Sequence of chain B:
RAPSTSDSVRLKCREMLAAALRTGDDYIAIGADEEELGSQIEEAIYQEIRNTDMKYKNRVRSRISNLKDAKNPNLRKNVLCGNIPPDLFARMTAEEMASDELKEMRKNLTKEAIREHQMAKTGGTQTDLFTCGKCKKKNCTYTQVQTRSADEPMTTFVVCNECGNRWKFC

Sequence of chain A:
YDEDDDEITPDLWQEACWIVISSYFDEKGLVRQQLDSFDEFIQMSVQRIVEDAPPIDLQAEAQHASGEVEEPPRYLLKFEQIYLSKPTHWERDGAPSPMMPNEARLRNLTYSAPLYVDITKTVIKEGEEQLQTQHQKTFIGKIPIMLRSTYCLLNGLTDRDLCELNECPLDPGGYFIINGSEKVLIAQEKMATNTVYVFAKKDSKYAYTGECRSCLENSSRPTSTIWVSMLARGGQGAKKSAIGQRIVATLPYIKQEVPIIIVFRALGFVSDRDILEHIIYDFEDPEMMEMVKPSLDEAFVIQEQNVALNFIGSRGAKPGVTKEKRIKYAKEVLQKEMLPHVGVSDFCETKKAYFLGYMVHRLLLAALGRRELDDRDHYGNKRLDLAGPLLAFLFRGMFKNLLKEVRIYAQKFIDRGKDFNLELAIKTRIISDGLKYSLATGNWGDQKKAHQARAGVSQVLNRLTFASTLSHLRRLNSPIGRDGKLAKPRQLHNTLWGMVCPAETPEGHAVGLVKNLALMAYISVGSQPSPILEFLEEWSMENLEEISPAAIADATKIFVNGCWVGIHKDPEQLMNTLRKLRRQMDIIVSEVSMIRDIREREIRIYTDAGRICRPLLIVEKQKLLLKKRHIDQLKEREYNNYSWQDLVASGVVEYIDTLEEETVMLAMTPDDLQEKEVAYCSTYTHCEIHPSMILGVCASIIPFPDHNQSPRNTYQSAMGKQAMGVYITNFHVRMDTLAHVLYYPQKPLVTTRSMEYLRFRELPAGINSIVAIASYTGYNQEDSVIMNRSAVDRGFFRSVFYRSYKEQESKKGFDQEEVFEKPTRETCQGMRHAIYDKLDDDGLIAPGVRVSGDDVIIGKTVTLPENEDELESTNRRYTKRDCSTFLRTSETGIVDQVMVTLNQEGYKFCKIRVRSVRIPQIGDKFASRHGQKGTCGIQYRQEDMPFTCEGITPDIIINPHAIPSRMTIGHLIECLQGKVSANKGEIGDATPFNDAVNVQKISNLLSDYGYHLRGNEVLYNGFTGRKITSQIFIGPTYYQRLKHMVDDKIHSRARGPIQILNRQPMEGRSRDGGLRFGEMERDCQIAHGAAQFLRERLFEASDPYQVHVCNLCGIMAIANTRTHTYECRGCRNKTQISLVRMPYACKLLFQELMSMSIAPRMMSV

This data describes a binding interaction between two proteins.

Contacts between the two chains:
Residue D792 in chain A is in contact with residue R279 in chain B (closest heavy-atom distance 5.0 Å).
Residue Q718 in chain A interacts with residue T278 in chain B (closest heavy-atom distance 4.6 Å).
Residue Y724 in chain A interacts with residue R279 in chain B (closest heavy-atom distance 4.1 Å).
Residue S974 in chain A contacts residue R279 in chain B (closest heavy-atom distance 5.0 Å).
Residue R975 in chain A contacts residue R279 in chain B (closest heavy-atom distance 3.3 Å).
Residue R721 in chain A interacts with residue R279 in chain B (closest heavy-atom distance 4.4 Å).